Sequence of protein 1:
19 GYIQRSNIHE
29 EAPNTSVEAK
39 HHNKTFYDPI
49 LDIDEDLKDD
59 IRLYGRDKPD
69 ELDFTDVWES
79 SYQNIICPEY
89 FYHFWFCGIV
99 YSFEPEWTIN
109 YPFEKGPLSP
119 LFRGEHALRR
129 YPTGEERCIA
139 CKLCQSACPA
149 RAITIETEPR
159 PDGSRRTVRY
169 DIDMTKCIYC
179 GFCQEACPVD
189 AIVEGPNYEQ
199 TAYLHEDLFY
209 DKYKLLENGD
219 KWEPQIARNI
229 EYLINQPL

Residue-level contacts at the interface:
Residue F92 in protein 1 is in contact with residue V16 in protein 2 (closest heavy-atom distance 3.9 Å).
Residue H91 in protein 1 contacts residue L24 in protein 2 (closest heavy-atom distance 4.3 Å).
Residue G96 in protein 1 is in contact with residue T23 in protein 2 (closest heavy-atom distance 4.4 Å).
Residue C95 in protein 1 interacts with residue T23 in protein 2 (closest heavy-atom distance 3.3 Å).
Residue N82 in protein 1 is in contact with residue I43 in protein 2 (closest heavy-atom distance 4.7 Å).
Residue I83 in protein 1 is in contact with residue H39 in protein 2 (closest heavy-atom distance 4.4 Å).
Residue E87 in protein 1 interacts with residue L24 in protein 2 (closest heavy-atom distance 3.7 Å).
Residue C85 in protein 1 interacts with residue F40 in protein 2 (closest heavy-atom distance 4.6 Å).
Residue Y88 in protein 1 is in contact with residue L24 in protein 2 (closest heavy-atom distance 3.6 Å).
Residue H91 in protein 1 interacts with residue T23 in protein 2 (closest heavy-atom distance 3.7 Å).
Residue G96 in protein 1 interacts with residue A19 in protein 2 (closest heavy-atom distance 4.9 Å).
Residue F92 in protein 1 is in contact with residue T20 in protein 2 (closest heavy-atom distance 4.5 Å).
Residue N82 in protein 1 interacts with residue H39 in protein 2 (closest heavy-atom distance 3.1 Å).
Residue Y88 in protein 1 contacts residue Y27 in protein 2 (closest heavy-atom distance 3.8 Å).
Residue E87 in protein 1 interacts with residue Y27 in protein 2 (closest heavy-atom distance 3.7 Å).
Residue F92 in protein 1 contacts residue T23 in protein 2 (closest heavy-atom distance 4.4 Å).
Residue F92 in protein 1 contacts residue A19 in protein 2 (closest heavy-atom distance 3.6 Å).
Residue N82 in protein 1 interacts with residue F40 in protein 2 (closest heavy-atom distance 4.2 Å).
Residue I83 in protein 1 contacts residue I43 in protein 2 (closest heavy-atom distance 3.9 Å).

Sequence of protein 2:
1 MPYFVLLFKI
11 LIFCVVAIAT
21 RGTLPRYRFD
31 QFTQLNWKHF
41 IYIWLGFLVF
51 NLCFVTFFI

These two protein chains interact to form a complex.